The following describes two proteins that form a bound complex.

Sequence of protein 2:
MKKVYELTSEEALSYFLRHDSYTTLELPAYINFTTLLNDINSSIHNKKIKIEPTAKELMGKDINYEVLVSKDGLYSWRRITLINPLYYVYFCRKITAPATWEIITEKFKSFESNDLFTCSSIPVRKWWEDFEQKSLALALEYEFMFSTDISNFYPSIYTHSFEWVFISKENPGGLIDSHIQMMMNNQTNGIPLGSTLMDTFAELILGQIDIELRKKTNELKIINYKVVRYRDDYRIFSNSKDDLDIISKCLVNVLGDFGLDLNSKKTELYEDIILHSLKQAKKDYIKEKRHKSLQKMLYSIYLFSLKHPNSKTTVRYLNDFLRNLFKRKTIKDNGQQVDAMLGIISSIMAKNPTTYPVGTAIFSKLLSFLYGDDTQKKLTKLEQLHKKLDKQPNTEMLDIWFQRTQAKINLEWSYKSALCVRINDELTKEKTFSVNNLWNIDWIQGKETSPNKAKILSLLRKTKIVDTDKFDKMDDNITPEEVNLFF

Interface contacts:
Residue Y351 in protein 2 interacts with residue I326 in protein 1 (closest heavy-atom distance 2.9 Å).
Residue G395 in protein 2 interacts with residue A180 in protein 1 (closest heavy-atom distance 4.6 Å).
Residue Y351 in protein 2 interacts with residue K335 in protein 1 (closest heavy-atom distance 3.5 Å).
Residue Q347 in protein 2 interacts with residue L179 in protein 1 (closest heavy-atom distance 3.6 Å).
Residue G395 in protein 2 contacts residue L183 in protein 1 (closest heavy-atom distance 4.1 Å).
Residue K433 in protein 2 interacts with residue L183 in protein 1 (closest heavy-atom distance 4.2 Å).
Residue L355 in protein 2 is in contact with residue L327 in protein 1 (closest heavy-atom distance 3.7 Å).
Residue Y351 in protein 2 interacts with residue L327 in protein 1 (closest heavy-atom distance 3.0 Å).
Residue S399 in protein 2 interacts with residue I326 in protein 1 (closest heavy-atom distance 3.6 Å).
Residue L358 in protein 2 interacts with residue D324 in protein 1 (closest heavy-atom distance 4.5 Å).
Residue Y354 in protein 2 is in contact with residue L327 in protein 1 (closest heavy-atom distance 3.6 Å).
Residue L355 in protein 2 contacts residue K335 in protein 1 (closest heavy-atom distance 4.7 Å).
Residue H343 in protein 2 is in contact with residue K339 in protein 1 (closest heavy-atom distance 4.8 Å).
Residue Y351 in protein 2 interacts with residue L330 in protein 1 (closest heavy-atom distance 4.0 Å).
Residue A392 in protein 2 interacts with residue L179 in protein 1 (closest heavy-atom distance 3.7 Å).
Residue D391 in protein 2 is in contact with residue A180 in protein 1 (closest heavy-atom distance 3.3 Å).
Residue G395 in protein 2 contacts residue A182 in protein 1 (closest heavy-atom distance 3.5 Å).
Residue K348 in protein 2 is in contact with residue I338 in protein 1 (closest heavy-atom distance 4.4 Å).
Residue K440 in protein 2 contacts residue A182 in protein 1 (closest heavy-atom distance 2.5 Å).
Residue K440 in protein 2 interacts with residue Y185 in protein 1 (closest heavy-atom distance 4.3 Å).
Residue Q388 in protein 2 interacts with residue K177 in protein 1 (closest heavy-atom distance 4.1 Å).
Residue A402 in protein 2 contacts residue E186 in protein 1 (closest heavy-atom distance 4.8 Å).
Residue I396 in protein 2 contacts residue I326 in protein 1 (closest heavy-atom distance 3.8 Å).
Residue L394 in protein 2 interacts with residue L183 in protein 1 (closest heavy-atom distance 4.6 Å).
Residue K348 in protein 2 interacts with residue W171 in protein 1 (closest heavy-atom distance 4.2 Å).
Residue S398 in protein 2 is in contact with residue L183 in protein 1 (closest heavy-atom distance 3.8 Å).
Residue G395 in protein 2 interacts with residue L179 in protein 1 (closest heavy-atom distance 3.6 Å).
Residue Y354 in protein 2 is in contact with residue I326 in protein 1 (closest heavy-atom distance 3.6 Å).
Residue I396 in protein 2 interacts with residue L179 in protein 1 (closest heavy-atom distance 4.0 Å).
Residue Y351 in protein 2 interacts with residue L179 in protein 1 (closest heavy-atom distance 4.3 Å).
Residue S399 in protein 2 contacts residue A182 in protein 1 (closest heavy-atom distance 3.5 Å).
Residue K341 in protein 2 contacts residue K339 in protein 1 (closest heavy-atom distance 3.7 Å).
Residue K440 in protein 2 interacts with residue L183 in protein 1 (closest heavy-atom distance 3.9 Å).
Residue D391 in protein 2 is in contact with residue L179 in protein 1 (closest heavy-atom distance 4.6 Å).
Residue S352 in protein 2 contacts residue I338 in protein 1 (closest heavy-atom distance 4.2 Å).
Residue K440 in protein 2 interacts with residue E186 in protein 1 (closest heavy-atom distance 3.4 Å).
Residue K341 in protein 2 contacts residue I338 in protein 1 (closest heavy-atom distance 2.8 Å).
Residue F415 in protein 2 interacts with residue L183 in protein 1 (closest heavy-atom distance 3.9 Å).
Residue H343 in protein 2 interacts with residue I338 in protein 1 (closest heavy-atom distance 3.1 Å).
Residue K341 in protein 2 is in contact with residue E340 in protein 1 (closest heavy-atom distance 2.8 Å).
Residue Y354 in protein 2 interacts with residue I325 in protein 1 (closest heavy-atom distance 5.0 Å).
Residue S398 in protein 2 is in contact with residue A182 in protein 1 (closest heavy-atom distance 4.2 Å).
Residue G395 in protein 2 contacts residue I326 in protein 1 (closest heavy-atom distance 3.6 Å).
Residue Q347 in protein 2 interacts with residue W171 in protein 1 (closest heavy-atom distance 3.3 Å).
Residue Y351 in protein 2 interacts with residue S329 in protein 1 (closest heavy-atom distance 4.9 Å).
Residue L358 in protein 2 interacts with residue L327 in protein 1 (closest heavy-atom distance 4.2 Å).
Residue Y354 in protein 2 is in contact with residue D324 in protein 1 (closest heavy-atom distance 2.9 Å).
Residue Y351 in protein 2 is in contact with residue H328 in protein 1 (closest heavy-atom distance 4.9 Å).
Residue Q436 in protein 2 is in contact with residue L183 in protein 1 (closest heavy-atom distance 3.9 Å).
Residue A392 in protein 2 interacts with residue A180 in protein 1 (closest heavy-atom distance 3.9 Å).
Residue A392 in protein 2 is in contact with residue Q176 in protein 1 (closest heavy-atom distance 3.8 Å).
Residue K341 in protein 2 is in contact with residue K341 in protein 1 (closest heavy-atom distance 4.9 Å).
Residue Q436 in protein 2 contacts residue E184 in protein 1 (closest heavy-atom distance 4.7 Å).
Residue L437 in protein 2 interacts with residue L183 in protein 1 (closest heavy-atom distance 4.0 Å).
Residue Q388 in protein 2 is in contact with residue D173 in protein 1 (closest heavy-atom distance 3.8 Å).
Residue Y351 in protein 2 contacts residue W171 in protein 1 (closest heavy-atom distance 4.4 Å).
Residue Q388 in protein 2 interacts with residue Q176 in protein 1 (closest heavy-atom distance 3.7 Å).
Residue K341 in protein 2 interacts with residue Y337 in protein 1 (closest heavy-atom distance 4.8 Å).

Sequence of protein 1:
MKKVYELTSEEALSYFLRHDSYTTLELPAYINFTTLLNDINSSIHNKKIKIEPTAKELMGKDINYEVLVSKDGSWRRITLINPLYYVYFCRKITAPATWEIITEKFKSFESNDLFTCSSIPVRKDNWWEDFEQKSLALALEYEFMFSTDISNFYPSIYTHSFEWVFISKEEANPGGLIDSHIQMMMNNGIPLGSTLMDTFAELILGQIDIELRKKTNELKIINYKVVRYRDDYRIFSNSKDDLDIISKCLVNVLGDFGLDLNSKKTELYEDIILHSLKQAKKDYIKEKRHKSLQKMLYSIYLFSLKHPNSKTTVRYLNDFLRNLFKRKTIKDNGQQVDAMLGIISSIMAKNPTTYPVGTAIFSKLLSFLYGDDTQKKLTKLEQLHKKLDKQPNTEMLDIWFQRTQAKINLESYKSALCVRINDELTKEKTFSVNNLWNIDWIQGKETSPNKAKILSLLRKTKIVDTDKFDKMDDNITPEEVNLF